Sequence of protein 2:
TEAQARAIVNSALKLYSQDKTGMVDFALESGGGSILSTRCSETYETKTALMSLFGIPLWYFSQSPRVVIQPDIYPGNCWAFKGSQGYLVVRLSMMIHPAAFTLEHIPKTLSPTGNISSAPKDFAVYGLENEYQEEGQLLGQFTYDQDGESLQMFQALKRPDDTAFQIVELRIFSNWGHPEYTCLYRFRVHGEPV

Residue-level contacts at the interface:
Residue L58 in protein 2 interacts with residue R21 in protein 1 (closest heavy-atom distance 2.9 Å).
Residue T56 in protein 2 is in contact with residue P25 in protein 1 (closest heavy-atom distance 3.9 Å).
Residue S60 in protein 2 interacts with residue R19 in protein 1 (closest heavy-atom distance 2.9 Å).
Residue R74 in protein 2 is in contact with residue E4 in protein 1 (closest heavy-atom distance 3.8 Å).
Residue H113 in protein 2 is in contact with residue V28 in protein 1 (closest heavy-atom distance 4.1 Å).
Residue A57 in protein 2 interacts with residue L20 in protein 1 (closest heavy-atom distance 3.9 Å).
Residue C191 in protein 2 contacts residue P27 in protein 1 (closest heavy-atom distance 3.8 Å).
Residue P83 in protein 2 interacts with residue V28 in protein 1 (closest heavy-atom distance 4.2 Å).
Residue T56 in protein 2 contacts residue H22 in protein 1 (closest heavy-atom distance 3.1 Å).
Residue Y189 in protein 2 is in contact with residue P27 in protein 1 (closest heavy-atom distance 3.4 Å).
Residue F69 in protein 2 contacts residue W15 in protein 1 (closest heavy-atom distance 3.8 Å).
Residue G84 in protein 2 is in contact with residue V28 in protein 1 (closest heavy-atom distance 3.8 Å).
Residue W67 in protein 2 interacts with residue T18 in protein 1 (closest heavy-atom distance 3.8 Å).
Residue R74 in protein 2 interacts with residue T8 in protein 1 (closest heavy-atom distance 4.5 Å).
Residue A88 in protein 2 contacts residue P27 in protein 1 (closest heavy-atom distance 3.4 Å).
Residue C86 in protein 2 interacts with residue P27 in protein 1 (closest heavy-atom distance 3.9 Å).
Residue L61 in protein 2 contacts residue F17 in protein 1 (closest heavy-atom distance 3.6 Å).
Residue F69 in protein 2 contacts residue E11 in protein 1 (closest heavy-atom distance 3.3 Å).
Residue W67 in protein 2 contacts residue W7 in protein 1 (closest heavy-atom distance 3.5 Å).
Residue S72 in protein 2 contacts residue E4 in protein 1 (closest heavy-atom distance 2.5 Å).
Residue S45 in protein 2 interacts with residue E4 in protein 1 (closest heavy-atom distance 3.1 Å).
Residue A57 in protein 2 interacts with residue H22 in protein 1 (closest heavy-atom distance 4.2 Å).
Residue G84 in protein 2 contacts residue P27 in protein 1 (closest heavy-atom distance 3.7 Å).
Residue Y193 in protein 2 is in contact with residue V28 in protein 1 (closest heavy-atom distance 2.8 Å).
Residue L66 in protein 2 is in contact with residue L14 in protein 1 (closest heavy-atom distance 4.5 Å).
Residue Y189 in protein 2 contacts residue V28 in protein 1 (closest heavy-atom distance 3.8 Å).
Residue M59 in protein 2 is in contact with residue T18 in protein 1 (closest heavy-atom distance 3.0 Å).
Residue T56 in protein 2 is in contact with residue G24 in protein 1 (closest heavy-atom distance 3.6 Å).
Residue L66 in protein 2 contacts residue T18 in protein 1 (closest heavy-atom distance 4.0 Å).
Residue L58 in protein 2 contacts residue R19 in protein 1 (closest heavy-atom distance 3.4 Å).
Residue S60 in protein 2 interacts with residue T18 in protein 1 (closest heavy-atom distance 3.3 Å).
Residue L58 in protein 2 is in contact with residue N23 in protein 1 (closest heavy-atom distance 4.3 Å).
Residue S119 in protein 2 is in contact with residue V28 in protein 1 (closest heavy-atom distance 4.3 Å).
Residue K55 in protein 2 is in contact with residue N23 in protein 1 (closest heavy-atom distance 4.2 Å).
Residue Y52 in protein 2 is in contact with residue P27 in protein 1 (closest heavy-atom distance 4.0 Å).
Residue A57 in protein 2 contacts residue R21 in protein 1 (closest heavy-atom distance 3.7 Å).
Residue M59 in protein 2 is in contact with residue R19 in protein 1 (closest heavy-atom distance 3.3 Å).
Residue W67 in protein 2 contacts residue L14 in protein 1 (closest heavy-atom distance 3.9 Å).
Residue S126 in protein 2 interacts with residue V28 in protein 1 (closest heavy-atom distance 2.7 Å).
Residue C86 in protein 2 interacts with residue V28 in protein 1 (closest heavy-atom distance 4.3 Å).
Residue S70 in protein 2 is in contact with residue E11 in protein 1 (closest heavy-atom distance 4.7 Å).
Residue L61 in protein 2 is in contact with residue T18 in protein 1 (closest heavy-atom distance 4.5 Å).
Residue L61 in protein 2 interacts with residue L14 in protein 1 (closest heavy-atom distance 4.9 Å).
Residue Y193 in protein 2 is in contact with residue P27 in protein 1 (closest heavy-atom distance 5.0 Å).
Residue W67 in protein 2 contacts residue W15 in protein 1 (closest heavy-atom distance 4.3 Å).
Residue P73 in protein 2 contacts residue E4 in protein 1 (closest heavy-atom distance 3.8 Å).
Residue M59 in protein 2 interacts with residue L20 in protein 1 (closest heavy-atom distance 3.5 Å).
Residue R74 in protein 2 is in contact with residue D5 in protein 1 (closest heavy-atom distance 3.3 Å).
Residue Y189 in protein 2 contacts residue P26 in protein 1 (closest heavy-atom distance 4.0 Å).
Residue L58 in protein 2 contacts residue L20 in protein 1 (closest heavy-atom distance 3.5 Å).
Residue C191 in protein 2 interacts with residue V28 in protein 1 (closest heavy-atom distance 3.7 Å).
Residue M59 in protein 2 contacts residue W15 in protein 1 (closest heavy-atom distance 3.6 Å).
Residue T56 in protein 2 interacts with residue P26 in protein 1 (closest heavy-atom distance 4.6 Å).
Residue S60 in protein 2 is in contact with residue F17 in protein 1 (closest heavy-atom distance 4.7 Å).
Residue I114 in protein 2 interacts with residue V28 in protein 1 (closest heavy-atom distance 3.8 Å).
Residue T54 in protein 2 is in contact with residue P27 in protein 1 (closest heavy-atom distance 4.5 Å).
Residue T56 in protein 2 contacts residue R21 in protein 1 (closest heavy-atom distance 3.3 Å).
Residue W67 in protein 2 contacts residue E11 in protein 1 (closest heavy-atom distance 3.7 Å).
Residue P120 in protein 2 is in contact with residue V28 in protein 1 (closest heavy-atom distance 3.8 Å).
Residue T56 in protein 2 interacts with residue N23 in protein 1 (closest heavy-atom distance 2.8 Å).

Sequence of protein 1:
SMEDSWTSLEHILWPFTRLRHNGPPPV

The following describes two proteins that form a bound complex.